Sequence of protein 1:
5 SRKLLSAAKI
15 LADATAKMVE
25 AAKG

This data describes a binding interaction between two proteins.

Interface contacts:
Residue V102 in protein 2 contacts residue L15 in protein 1 (closest heavy-atom distance 4.1 Å).
Residue V68 in protein 2 is in contact with residue L15 in protein 1 (closest heavy-atom distance 4.0 Å).
Residue T140 in protein 2 interacts with residue A12 in protein 1 (closest heavy-atom distance 3.9 Å).
Residue Q40 in protein 2 contacts residue G28 in protein 1 (closest heavy-atom distance 4.0 Å).
Residue G79 in protein 2 contacts residue L8 in protein 1 (closest heavy-atom distance 3.7 Å).
Residue A71 in protein 2 is in contact with residue L15 in protein 1 (closest heavy-atom distance 3.5 Å).
Residue L61 in protein 2 contacts residue A25 in protein 1 (closest heavy-atom distance 3.8 Å).
Residue P64 in protein 2 is in contact with residue M22 in protein 1 (closest heavy-atom distance 3.6 Å).
Residue V68 in protein 2 interacts with residue M22 in protein 1 (closest heavy-atom distance 4.0 Å).
Residue L44 in protein 2 is in contact with residue V23 in protein 1 (closest heavy-atom distance 3.9 Å).
Residue L75 in protein 2 interacts with residue A11 in protein 1 (closest heavy-atom distance 3.7 Å).
Residue P59 in protein 2 contacts residue K27 in protein 1 (closest heavy-atom distance 4.2 Å).
Residue I58 in protein 2 contacts residue A26 in protein 1 (closest heavy-atom distance 3.9 Å).
Residue A71 in protein 2 contacts residue A18 in protein 1 (closest heavy-atom distance 4.2 Å).
Residue V68 in protein 2 contacts residue A18 in protein 1 (closest heavy-atom distance 3.6 Å).
Residue Q40 in protein 2 interacts with residue E24 in protein 1 (closest heavy-atom distance 3.1 Å).
Residue L61 in protein 2 contacts residue M22 in protein 1 (closest heavy-atom distance 4.2 Å).
Residue L144 in protein 2 is in contact with residue L9 in protein 1 (closest heavy-atom distance 3.5 Å).
Residue V37 in protein 2 interacts with residue A16 in protein 1 (closest heavy-atom distance 3.3 Å).
Residue L61 in protein 2 interacts with residue A26 in protein 1 (closest heavy-atom distance 3.9 Å).
Residue F147 in protein 2 contacts residue S5 in protein 1 (closest heavy-atom distance 3.2 Å).
Residue V72 in protein 2 contacts residue L15 in protein 1 (closest heavy-atom distance 3.5 Å).
Residue I33 in protein 2 interacts with residue A16 in protein 1 (closest heavy-atom distance 3.3 Å).
Residue F147 in protein 2 is in contact with residue L9 in protein 1 (closest heavy-atom distance 3.8 Å).
Residue I33 in protein 2 is in contact with residue A12 in protein 1 (closest heavy-atom distance 4.0 Å).
Residue L109 in protein 2 contacts residue M22 in protein 1 (closest heavy-atom distance 3.8 Å).
Residue A71 in protein 2 contacts residue I14 in protein 1 (closest heavy-atom distance 3.9 Å).
Residue V65 in protein 2 contacts residue M22 in protein 1 (closest heavy-atom distance 3.9 Å).
Residue V37 in protein 2 interacts with residue T19 in protein 1 (closest heavy-atom distance 4.0 Å).
Residue T29 in protein 2 is in contact with residue L9 in protein 1 (closest heavy-atom distance 3.8 Å).
Residue V78 in protein 2 interacts with residue L8 in protein 1 (closest heavy-atom distance 3.6 Å).
Residue M47 in protein 2 interacts with residue G28 in protein 1 (closest heavy-atom distance 3.5 Å).
Residue L75 in protein 2 is in contact with residue L8 in protein 1 (closest heavy-atom distance 4.1 Å).
Residue S133 in protein 2 interacts with residue M22 in protein 1 (closest heavy-atom distance 3.3 Å).
Residue I33 in protein 2 contacts residue L9 in protein 1 (closest heavy-atom distance 3.8 Å).
Residue L143 in protein 2 interacts with residue L8 in protein 1 (closest heavy-atom distance 4.0 Å).
Residue F147 in protein 2 interacts with residue L8 in protein 1 (closest heavy-atom distance 3.6 Å).
Residue H48 in protein 2 is in contact with residue A26 in protein 1 (closest heavy-atom distance 3.9 Å).
Residue L75 in protein 2 interacts with residue A12 in protein 1 (closest heavy-atom distance 3.5 Å).
Residue Q40 in protein 2 interacts with residue V23 in protein 1 (closest heavy-atom distance 3.7 Å).
Residue L75 in protein 2 contacts residue L15 in protein 1 (closest heavy-atom distance 3.5 Å).
Residue I33 in protein 2 interacts with residue K13 in protein 1 (closest heavy-atom distance 4.0 Å).
Residue L129 in protein 2 contacts residue M22 in protein 1 (closest heavy-atom distance 3.7 Å).
Residue I136 in protein 2 is in contact with residue T19 in protein 1 (closest heavy-atom distance 3.1 Å).
Residue L44 in protein 2 interacts with residue A26 in protein 1 (closest heavy-atom distance 3.8 Å).
Residue L144 in protein 2 is in contact with residue A12 in protein 1 (closest heavy-atom distance 3.7 Å).
Residue P64 in protein 2 contacts residue A25 in protein 1 (closest heavy-atom distance 4.0 Å).
Residue V78 in protein 2 is in contact with residue K7 in protein 1 (closest heavy-atom distance 3.8 Å).
Residue S32 in protein 2 contacts residue K13 in protein 1 (closest heavy-atom distance 3.9 Å).
Residue H43 in protein 2 contacts residue G28 in protein 1 (closest heavy-atom distance 3.4 Å).
Residue P59 in protein 2 contacts residue A25 in protein 1 (closest heavy-atom distance 3.2 Å).
Residue T140 in protein 2 contacts residue L15 in protein 1 (closest heavy-atom distance 3.8 Å).
Residue Q40 in protein 2 interacts with residue A20 in protein 1 (closest heavy-atom distance 3.2 Å).
Residue R77 in protein 2 contacts residue K7 in protein 1 (closest heavy-atom distance 3.3 Å).
Residue V68 in protein 2 contacts residue T19 in protein 1 (closest heavy-atom distance 3.6 Å).
Residue I136 in protein 2 interacts with residue L15 in protein 1 (closest heavy-atom distance 4.0 Å).
Residue T82 in protein 2 is in contact with residue L8 in protein 1 (closest heavy-atom distance 4.1 Å).
Residue V78 in protein 2 contacts residue A11 in protein 1 (closest heavy-atom distance 4.1 Å).
Residue P59 in protein 2 is in contact with residue A26 in protein 1 (closest heavy-atom distance 4.2 Å).
Residue E81 in protein 2 interacts with residue K7 in protein 1 (closest heavy-atom distance 3.2 Å).

Sequence of protein 2:
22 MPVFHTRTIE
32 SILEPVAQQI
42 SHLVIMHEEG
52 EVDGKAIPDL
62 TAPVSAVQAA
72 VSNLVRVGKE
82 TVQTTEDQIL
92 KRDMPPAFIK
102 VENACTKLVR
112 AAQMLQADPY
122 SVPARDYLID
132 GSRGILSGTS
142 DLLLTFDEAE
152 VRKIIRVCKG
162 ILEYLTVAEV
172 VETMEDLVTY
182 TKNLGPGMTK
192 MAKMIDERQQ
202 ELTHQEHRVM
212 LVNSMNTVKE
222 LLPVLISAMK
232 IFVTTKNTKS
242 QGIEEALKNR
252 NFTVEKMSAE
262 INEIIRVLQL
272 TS